Contacts between the two chains:
Residue D265 in protein 2 is in contact with residue V403 in protein 1 (closest heavy-atom distance 3.8 Å).
Residue D265 in protein 2 is in contact with residue W451 in protein 1 (closest heavy-atom distance 3.8 Å).
Residue Y583 in protein 2 interacts with residue E172 in protein 1 (closest heavy-atom distance 4.2 Å).
Residue K582 in protein 2 contacts residue Q212 in protein 1 (closest heavy-atom distance 4.4 Å).
Residue Y585 in protein 2 is in contact with residue P166 in protein 1 (closest heavy-atom distance 4.0 Å).
Residue R563 in protein 2 is in contact with residue R379 in protein 1 (closest heavy-atom distance 2.8 Å).
Residue E556 in protein 2 is in contact with residue R380 in protein 1 (closest heavy-atom distance 3.4 Å).
Residue K582 in protein 2 contacts residue R385 in protein 1 (closest heavy-atom distance 4.2 Å).
Residue F264 in protein 2 is in contact with residue V403 in protein 1 (closest heavy-atom distance 3.3 Å).
Residue E577 in protein 2 interacts with residue R379 in protein 1 (closest heavy-atom distance 3.3 Å).
Residue L576 in protein 2 contacts residue A175 in protein 1 (closest heavy-atom distance 4.4 Å).
Residue Y583 in protein 2 is in contact with residue S171 in protein 1 (closest heavy-atom distance 3.3 Å).
Residue I587 in protein 2 contacts residue R385 in protein 1 (closest heavy-atom distance 3.8 Å).
Residue D549 in protein 2 contacts residue E387 in protein 1 (closest heavy-atom distance 4.4 Å).
Residue L589 in protein 2 contacts residue Q212 in protein 1 (closest heavy-atom distance 3.7 Å).
Residue N573 in protein 2 contacts residue F376 in protein 1 (closest heavy-atom distance 4.0 Å).
Residue D265 in protein 2 interacts with residue R446 in protein 1 (closest heavy-atom distance 3.2 Å).
Residue Q258 in protein 2 is in contact with residue E72 in protein 1 (closest heavy-atom distance 2.9 Å).
Residue E126 in protein 2 contacts residue D304 in protein 1 (closest heavy-atom distance 3.6 Å).
Residue K141 in protein 2 interacts with residue K303 in protein 1 (closest heavy-atom distance 3.1 Å).
Residue Y585 in protein 2 interacts with residue R385 in protein 1 (closest heavy-atom distance 3.3 Å).
Residue Y583 in protein 2 is in contact with residue F210 in protein 1 (closest heavy-atom distance 3.2 Å).
Residue N586 in protein 2 interacts with residue Q167 in protein 1 (closest heavy-atom distance 3.0 Å).
Residue D262 in protein 2 is in contact with residue T78 in protein 1 (closest heavy-atom distance 4.0 Å).
Residue L259 in protein 2 is in contact with residue E72 in protein 1 (closest heavy-atom distance 4.3 Å).
Residue F264 in protein 2 is in contact with residue T430 in protein 1 (closest heavy-atom distance 3.2 Å).
Residue N279 in protein 2 interacts with residue R75 in protein 1 (closest heavy-atom distance 3.0 Å).
Residue L581 in protein 2 contacts residue R385 in protein 1 (closest heavy-atom distance 2.4 Å).
Residue N586 in protein 2 is in contact with residue P166 in protein 1 (closest heavy-atom distance 3.2 Å).
Residue D262 in protein 2 interacts with residue R75 in protein 1 (closest heavy-atom distance 3.6 Å).
Residue S580 in protein 2 is in contact with residue L382 in protein 1 (closest heavy-atom distance 3.9 Å).
Residue Y583 in protein 2 is in contact with residue T170 in protein 1 (closest heavy-atom distance 2.4 Å).
Residue K582 in protein 2 is in contact with residue A209 in protein 1 (closest heavy-atom distance 3.4 Å).
Residue N586 in protein 2 interacts with residue F210 in protein 1 (closest heavy-atom distance 3.3 Å).
Residue E567 in protein 2 is in contact with residue D423 in protein 1 (closest heavy-atom distance 3.7 Å).
Residue F264 in protein 2 interacts with residue G414 in protein 1 (closest heavy-atom distance 3.4 Å).
Residue Q258 in protein 2 interacts with residue L73 in protein 1 (closest heavy-atom distance 2.7 Å).
Residue F264 in protein 2 contacts residue M405 in protein 1 (closest heavy-atom distance 3.6 Å).
Residue A584 in protein 2 contacts residue R385 in protein 1 (closest heavy-atom distance 3.4 Å).
Residue A140 in protein 2 interacts with residue R352 in protein 1 (closest heavy-atom distance 2.8 Å).
Residue N579 in protein 2 contacts residue T214 in protein 1 (closest heavy-atom distance 3.8 Å).
Residue F264 in protein 2 interacts with residue T413 in protein 1 (closest heavy-atom distance 4.3 Å).
Residue D262 in protein 2 interacts with residue M405 in protein 1 (closest heavy-atom distance 4.3 Å).
Residue L581 in protein 2 interacts with residue R380 in protein 1 (closest heavy-atom distance 3.4 Å).
Residue L259 in protein 2 interacts with residue R75 in protein 1 (closest heavy-atom distance 3.4 Å).
Residue E577 in protein 2 is in contact with residue L378 in protein 1 (closest heavy-atom distance 3.4 Å).
Residue Q255 in protein 2 interacts with residue E72 in protein 1 (closest heavy-atom distance 3.1 Å).
Residue Q258 in protein 2 interacts with residue E74 in protein 1 (closest heavy-atom distance 4.3 Å).
Residue Y128 in protein 2 interacts with residue K303 in protein 1 (closest heavy-atom distance 4.0 Å).
Residue A584 in protein 2 interacts with residue E387 in protein 1 (closest heavy-atom distance 3.8 Å).
Residue Y583 in protein 2 is in contact with residue P168 in protein 1 (closest heavy-atom distance 3.4 Å).
Residue D137 in protein 2 interacts with residue K303 in protein 1 (closest heavy-atom distance 4.0 Å).
Residue A584 in protein 2 contacts residue G383 in protein 1 (closest heavy-atom distance 4.1 Å).
Residue Y583 in protein 2 is in contact with residue Q167 in protein 1 (closest heavy-atom distance 3.2 Å).
Residue N285 in protein 2 interacts with residue R75 in protein 1 (closest heavy-atom distance 3.1 Å).
Residue F553 in protein 2 interacts with residue R385 in protein 1 (closest heavy-atom distance 3.9 Å).
Residue S580 in protein 2 interacts with residue G383 in protein 1 (closest heavy-atom distance 3.2 Å).
Residue D262 in protein 2 is in contact with residue E74 in protein 1 (closest heavy-atom distance 3.2 Å).
Residue L576 in protein 2 contacts residue E178 in protein 1 (closest heavy-atom distance 3.2 Å).
Residue T560 in protein 2 interacts with residue R379 in protein 1 (closest heavy-atom distance 4.1 Å).

The following describes two proteins that form a bound complex.

Sequence of protein 2:
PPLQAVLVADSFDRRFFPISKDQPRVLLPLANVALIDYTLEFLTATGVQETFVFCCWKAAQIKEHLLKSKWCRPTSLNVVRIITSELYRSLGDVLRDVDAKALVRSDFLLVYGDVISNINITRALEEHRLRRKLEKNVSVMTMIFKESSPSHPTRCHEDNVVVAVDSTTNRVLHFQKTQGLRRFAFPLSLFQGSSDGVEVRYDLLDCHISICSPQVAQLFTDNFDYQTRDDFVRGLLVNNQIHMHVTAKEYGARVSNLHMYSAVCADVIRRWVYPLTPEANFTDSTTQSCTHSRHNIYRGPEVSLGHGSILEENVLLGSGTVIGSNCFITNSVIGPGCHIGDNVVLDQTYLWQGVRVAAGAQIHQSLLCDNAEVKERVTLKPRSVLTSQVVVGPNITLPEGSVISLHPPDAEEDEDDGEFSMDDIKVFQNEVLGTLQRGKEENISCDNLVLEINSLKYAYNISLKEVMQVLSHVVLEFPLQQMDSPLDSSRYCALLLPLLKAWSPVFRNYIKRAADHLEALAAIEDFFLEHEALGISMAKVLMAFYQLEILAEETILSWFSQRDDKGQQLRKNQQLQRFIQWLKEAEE

Sequence of protein 1:
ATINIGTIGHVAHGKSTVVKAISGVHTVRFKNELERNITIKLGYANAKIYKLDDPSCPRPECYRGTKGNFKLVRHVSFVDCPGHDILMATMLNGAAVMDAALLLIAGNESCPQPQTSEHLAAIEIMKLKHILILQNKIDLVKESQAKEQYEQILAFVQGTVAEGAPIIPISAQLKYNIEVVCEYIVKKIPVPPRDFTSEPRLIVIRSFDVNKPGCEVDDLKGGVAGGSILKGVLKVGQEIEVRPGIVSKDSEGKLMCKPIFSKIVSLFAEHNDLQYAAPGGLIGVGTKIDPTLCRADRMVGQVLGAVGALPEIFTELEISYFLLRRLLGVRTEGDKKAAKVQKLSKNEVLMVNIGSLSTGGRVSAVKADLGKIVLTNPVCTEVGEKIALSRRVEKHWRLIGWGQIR